Contacts between the two chains:
Residue D35 in protein 1 is in contact with residue W43 in protein 2 (closest heavy-atom distance 3.4 Å).
Residue D52 in protein 1 contacts residue I27 in protein 2 (closest heavy-atom distance 2.8 Å).
Residue V51 in protein 1 interacts with residue R26 in protein 2 (closest heavy-atom distance 3.9 Å).
Residue A50 in protein 1 interacts with residue I30 in protein 2 (closest heavy-atom distance 4.5 Å).
Residue V51 in protein 1 contacts residue I27 in protein 2 (closest heavy-atom distance 3.5 Å).
Residue E39 in protein 1 interacts with residue V41 in protein 2 (closest heavy-atom distance 3.7 Å).
Residue D266 in protein 1 is in contact with residue G23 in protein 2 (closest heavy-atom distance 4.3 Å).
Residue E39 in protein 1 is in contact with residue W43 in protein 2 (closest heavy-atom distance 2.7 Å).
Residue K24 in protein 1 interacts with residue S11 in protein 2 (closest heavy-atom distance 4.1 Å).
Residue G25 in protein 1 interacts with residue I10 in protein 2 (closest heavy-atom distance 3.8 Å).
Residue D42 in protein 1 contacts residue I30 in protein 2 (closest heavy-atom distance 3.9 Å).
Residue V267 in protein 1 interacts with residue N22 in protein 2 (closest heavy-atom distance 3.0 Å).
Residue V268 in protein 1 is in contact with residue N22 in protein 2 (closest heavy-atom distance 4.1 Å).
Residue V51 in protein 1 contacts residue V29 in protein 2 (closest heavy-atom distance 3.4 Å).
Residue Y58 in protein 1 is in contact with residue I24 in protein 2 (closest heavy-atom distance 4.8 Å).
Residue G57 in protein 1 contacts residue G23 in protein 2 (closest heavy-atom distance 4.0 Å).
Residue G25 in protein 1 is in contact with residue S11 in protein 2 (closest heavy-atom distance 4.2 Å).
Residue D42 in protein 1 interacts with residue K35 in protein 2 (closest heavy-atom distance 3.2 Å).
Residue A55 in protein 1 is in contact with residue I27 in protein 2 (closest heavy-atom distance 4.8 Å).
Residue A50 in protein 1 is in contact with residue P28 in protein 2 (closest heavy-atom distance 3.5 Å).
Residue K44 in protein 1 contacts residue I30 in protein 2 (closest heavy-atom distance 4.3 Å).
Residue A55 in protein 1 interacts with residue A21 in protein 2 (closest heavy-atom distance 4.5 Å).
Residue L43 in protein 1 contacts residue I30 in protein 2 (closest heavy-atom distance 4.9 Å).
Residue L40 in protein 1 is in contact with residue W43 in protein 2 (closest heavy-atom distance 4.9 Å).
Residue D52 in protein 1 is in contact with residue P28 in protein 2 (closest heavy-atom distance 4.7 Å).
Residue V51 in protein 1 contacts residue P28 in protein 2 (closest heavy-atom distance 4.8 Å).
Residue E39 in protein 1 is in contact with residue A40 in protein 2 (closest heavy-atom distance 4.8 Å).
Residue E265 in protein 1 is in contact with residue I24 in protein 2 (closest heavy-atom distance 3.7 Å).
Residue A50 in protein 1 is in contact with residue I27 in protein 2 (closest heavy-atom distance 4.0 Å).
Residue L40 in protein 1 interacts with residue K35 in protein 2 (closest heavy-atom distance 3.5 Å).
Residue A264 in protein 1 contacts residue I24 in protein 2 (closest heavy-atom distance 4.4 Å).
Residue N37 in protein 1 is in contact with residue V41 in protein 2 (closest heavy-atom distance 4.6 Å).
Residue D42 in protein 1 is in contact with residue P36 in protein 2 (closest heavy-atom distance 3.9 Å).
Residue N37 in protein 1 is in contact with residue W43 in protein 2 (closest heavy-atom distance 3.6 Å).
Residue D52 in protein 1 interacts with residue E32 in protein 2 (closest heavy-atom distance 2.8 Å).
Residue E39 in protein 1 is in contact with residue K35 in protein 2 (closest heavy-atom distance 3.0 Å).
Residue N37 in protein 1 is in contact with residue K42 in protein 2 (closest heavy-atom distance 3.5 Å).
Residue Y58 in protein 1 contacts residue R26 in protein 2 (closest heavy-atom distance 4.8 Å).
Residue G57 in protein 1 is in contact with residue N22 in protein 2 (closest heavy-atom distance 4.4 Å).
Residue K24 in protein 1 is in contact with residue I10 in protein 2 (closest heavy-atom distance 3.8 Å).
Residue L43 in protein 1 contacts residue V29 in protein 2 (closest heavy-atom distance 3.5 Å).
Residue D42 in protein 1 contacts residue I33 in protein 2 (closest heavy-atom distance 4.3 Å).
Residue G57 in protein 1 interacts with residue I24 in protein 2 (closest heavy-atom distance 3.4 Å).
Residue G61 in protein 1 contacts residue I24 in protein 2 (closest heavy-atom distance 4.3 Å).
Residue D266 in protein 1 interacts with residue N22 in protein 2 (closest heavy-atom distance 4.6 Å).
Residue A50 in protein 1 contacts residue V29 in protein 2 (closest heavy-atom distance 3.2 Å).
Residue G41 in protein 1 interacts with residue K35 in protein 2 (closest heavy-atom distance 4.1 Å).
Residue D52 in protein 1 contacts residue V29 in protein 2 (closest heavy-atom distance 3.3 Å).

The following describes two proteins that form a bound complex.

Sequence of protein 1:
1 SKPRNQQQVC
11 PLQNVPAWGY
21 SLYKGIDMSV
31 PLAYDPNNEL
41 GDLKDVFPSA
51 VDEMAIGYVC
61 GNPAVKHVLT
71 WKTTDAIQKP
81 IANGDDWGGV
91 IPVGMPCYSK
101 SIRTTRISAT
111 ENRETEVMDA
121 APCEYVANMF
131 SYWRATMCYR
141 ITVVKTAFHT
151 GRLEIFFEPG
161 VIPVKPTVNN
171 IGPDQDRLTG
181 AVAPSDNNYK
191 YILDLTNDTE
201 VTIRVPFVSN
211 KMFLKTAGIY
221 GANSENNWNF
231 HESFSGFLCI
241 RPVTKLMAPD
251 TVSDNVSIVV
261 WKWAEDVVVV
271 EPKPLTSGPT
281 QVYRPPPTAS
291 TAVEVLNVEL

Sequence of protein 2:
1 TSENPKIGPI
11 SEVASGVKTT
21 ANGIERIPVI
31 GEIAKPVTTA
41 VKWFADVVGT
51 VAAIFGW